Sequence of protein 1:
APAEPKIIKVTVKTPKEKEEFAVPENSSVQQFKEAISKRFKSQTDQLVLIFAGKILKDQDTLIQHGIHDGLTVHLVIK

Sequence of protein 2:
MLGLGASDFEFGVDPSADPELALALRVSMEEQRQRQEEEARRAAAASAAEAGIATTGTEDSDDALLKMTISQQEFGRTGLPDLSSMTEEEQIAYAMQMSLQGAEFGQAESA

This data describes a binding interaction between two proteins.

Contacts between the two chains:
Residue M98 in protein 2 is in contact with residue K13 in protein 1 (closest heavy-atom distance 4.2 Å).
Residue S99 in protein 2 is in contact with residue G53 in protein 1 (closest heavy-atom distance 2.9 Å).
Residue A95 in protein 2 contacts residue H74 in protein 1 (closest heavy-atom distance 4.3 Å).
Residue A95 in protein 2 contacts residue I50 in protein 1 (closest heavy-atom distance 4.7 Å).
Residue A95 in protein 2 is in contact with residue V76 in protein 1 (closest heavy-atom distance 4.7 Å).
Residue I92 in protein 2 interacts with residue I55 in protein 1 (closest heavy-atom distance 3.9 Å).
Residue I92 in protein 2 interacts with residue V76 in protein 1 (closest heavy-atom distance 3.1 Å).
Residue M96 in protein 2 is in contact with residue G53 in protein 1 (closest heavy-atom distance 2.8 Å).
Residue I92 in protein 2 contacts residue I50 in protein 1 (closest heavy-atom distance 4.5 Å).
Residue M98 in protein 2 is in contact with residue H74 in protein 1 (closest heavy-atom distance 3.1 Å).
Residue E88 in protein 2 is in contact with residue I77 in protein 1 (closest heavy-atom distance 4.9 Å).
Residue S99 in protein 2 is in contact with residue F51 in protein 1 (closest heavy-atom distance 4.5 Å).
Residue M96 in protein 2 is in contact with residue I50 in protein 1 (closest heavy-atom distance 3.7 Å).
Residue E88 in protein 2 is in contact with residue V76 in protein 1 (closest heavy-atom distance 4.7 Å).
Residue M96 in protein 2 interacts with residue K54 in protein 1 (closest heavy-atom distance 3.8 Å).
Residue S99 in protein 2 is in contact with residue A52 in protein 1 (closest heavy-atom distance 3.8 Å).
Residue E88 in protein 2 interacts with residue K78 in protein 1 (closest heavy-atom distance 3.0 Å).
Residue S99 in protein 2 contacts residue I50 in protein 1 (closest heavy-atom distance 4.9 Å).
Residue L100 in protein 2 is in contact with residue G53 in protein 1 (closest heavy-atom distance 4.1 Å).
Residue L100 in protein 2 contacts residue A52 in protein 1 (closest heavy-atom distance 4.8 Å).
Residue I92 in protein 2 interacts with residue K78 in protein 1 (closest heavy-atom distance 4.2 Å).
Residue M96 in protein 2 interacts with residue I55 in protein 1 (closest heavy-atom distance 3.3 Å).
Residue L83 in protein 2 interacts with residue P15 in protein 1 (closest heavy-atom distance 4.0 Å).